Sequence of the first protein:
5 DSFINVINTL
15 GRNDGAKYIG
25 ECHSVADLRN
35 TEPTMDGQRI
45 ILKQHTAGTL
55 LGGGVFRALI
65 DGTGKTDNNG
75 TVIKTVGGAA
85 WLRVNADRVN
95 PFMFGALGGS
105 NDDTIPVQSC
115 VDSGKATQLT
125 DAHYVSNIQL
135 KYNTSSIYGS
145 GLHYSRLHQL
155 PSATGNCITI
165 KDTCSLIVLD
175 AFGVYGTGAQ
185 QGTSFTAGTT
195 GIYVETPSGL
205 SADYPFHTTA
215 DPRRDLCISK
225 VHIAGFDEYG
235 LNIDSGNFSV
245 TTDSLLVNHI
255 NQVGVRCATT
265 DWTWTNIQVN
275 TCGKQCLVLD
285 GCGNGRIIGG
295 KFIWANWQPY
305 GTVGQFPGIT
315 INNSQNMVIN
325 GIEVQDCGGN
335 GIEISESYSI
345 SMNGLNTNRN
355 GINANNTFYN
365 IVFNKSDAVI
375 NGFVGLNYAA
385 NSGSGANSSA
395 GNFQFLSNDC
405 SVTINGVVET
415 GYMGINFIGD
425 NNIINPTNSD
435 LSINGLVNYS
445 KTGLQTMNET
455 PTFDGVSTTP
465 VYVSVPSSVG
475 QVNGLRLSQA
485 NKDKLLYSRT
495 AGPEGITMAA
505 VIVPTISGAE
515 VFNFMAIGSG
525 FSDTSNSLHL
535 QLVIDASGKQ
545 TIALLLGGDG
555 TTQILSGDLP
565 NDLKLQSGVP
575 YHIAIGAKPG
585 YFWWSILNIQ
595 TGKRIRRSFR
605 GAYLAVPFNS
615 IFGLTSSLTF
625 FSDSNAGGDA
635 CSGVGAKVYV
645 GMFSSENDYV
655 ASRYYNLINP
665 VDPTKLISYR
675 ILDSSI

Sequence of the second protein:
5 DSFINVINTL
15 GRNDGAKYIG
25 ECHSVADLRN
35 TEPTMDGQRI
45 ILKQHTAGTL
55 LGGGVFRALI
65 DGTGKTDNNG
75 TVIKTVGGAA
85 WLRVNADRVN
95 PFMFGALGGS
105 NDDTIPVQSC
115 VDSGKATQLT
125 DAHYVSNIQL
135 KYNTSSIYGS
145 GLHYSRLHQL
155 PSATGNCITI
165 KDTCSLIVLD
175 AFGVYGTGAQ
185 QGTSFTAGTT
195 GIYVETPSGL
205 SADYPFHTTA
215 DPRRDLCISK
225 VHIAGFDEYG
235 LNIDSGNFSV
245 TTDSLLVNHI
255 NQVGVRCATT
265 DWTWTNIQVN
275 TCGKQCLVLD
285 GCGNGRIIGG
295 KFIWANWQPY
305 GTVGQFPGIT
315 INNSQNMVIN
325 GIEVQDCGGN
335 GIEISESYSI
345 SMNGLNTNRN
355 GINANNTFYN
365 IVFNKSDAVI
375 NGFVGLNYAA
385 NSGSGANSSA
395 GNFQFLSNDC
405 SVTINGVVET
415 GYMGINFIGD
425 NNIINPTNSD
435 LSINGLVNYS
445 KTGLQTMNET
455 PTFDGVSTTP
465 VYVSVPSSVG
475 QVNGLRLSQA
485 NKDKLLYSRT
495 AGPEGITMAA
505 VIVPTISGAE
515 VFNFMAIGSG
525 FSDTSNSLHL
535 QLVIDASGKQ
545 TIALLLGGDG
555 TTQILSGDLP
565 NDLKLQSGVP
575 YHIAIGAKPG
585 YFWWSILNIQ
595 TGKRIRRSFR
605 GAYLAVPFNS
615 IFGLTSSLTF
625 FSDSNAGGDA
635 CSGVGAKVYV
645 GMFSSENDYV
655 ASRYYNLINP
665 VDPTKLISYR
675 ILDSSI

The following describes two proteins that form a bound complex.

Interface contacts:
Residue Y142 in the second protein contacts residue A175 in the first protein (closest heavy-atom distance 3.3 Å).
Residue A90 in the second protein is in contact with residue T124 in the first protein (closest heavy-atom distance 3.4 Å).
Residue R290 in the second protein interacts with residue G325 in the first protein (closest heavy-atom distance 3.0 Å).
Residue D265 in the second protein contacts residue K295 in the first protein (closest heavy-atom distance 2.6 Å).
Residue E25 in the second protein is in contact with residue N17 in the first protein (closest heavy-atom distance 3.1 Å).
Residue I292 in the second protein interacts with residue G293 in the first protein (closest heavy-atom distance 3.4 Å).
Residue R92 in the second protein interacts with residue G143 in the first protein (closest heavy-atom distance 3.2 Å).
Residue R290 in the second protein interacts with residue G294 in the first protein (closest heavy-atom distance 3.5 Å).
Residue T267 in the second protein contacts residue N270 in the first protein (closest heavy-atom distance 3.2 Å).
Residue G24 in the second protein interacts with residue G15 in the first protein (closest heavy-atom distance 3.5 Å).
Residue L170 in the second protein contacts residue L146 in the first protein (closest heavy-atom distance 2.9 Å).
Residue T13 in the second protein interacts with residue F7 in the first protein (closest heavy-atom distance 3.5 Å).
Residue N137 in the second protein is in contact with residue H147 in the first protein (closest heavy-atom distance 3.4 Å).
Residue S140 in the second protein is in contact with residue S144 in the first protein (closest heavy-atom distance 2.8 Å).
Residue H27 in the second protein interacts with residue N17 in the first protein (closest heavy-atom distance 3.5 Å).
Residue D371 in the second protein is in contact with residue R604 in the first protein (closest heavy-atom distance 2.9 Å).
Residue N320 in the second protein is in contact with residue L380 in the first protein (closest heavy-atom distance 3.0 Å).
Residue N402 in the second protein contacts residue P583 in the first protein (closest heavy-atom distance 3.4 Å).
Residue D207 in the second protein interacts with residue Q184 in the first protein (closest heavy-atom distance 3.2 Å).
Residue S345 in the second protein is in contact with residue G376 in the first protein (closest heavy-atom distance 2.9 Å).
Residue T446 in the second protein is in contact with residue T668 in the first protein (closest heavy-atom distance 2.6 Å).
Residue D434 in the second protein is in contact with residue S649 in the first protein (closest heavy-atom distance 3.2 Å).
Residue G447 in the second protein contacts residue M451 in the first protein (closest heavy-atom distance 2.9 Å).
Residue A120 in the second protein interacts with residue Y148 in the first protein (closest heavy-atom distance 3.1 Å).
Residue N402 in the second protein interacts with residue K582 in the first protein (closest heavy-atom distance 2.8 Å).
Residue A206 in the second protein interacts with residue Q185 in the first protein (closest heavy-atom distance 3.0 Å).
Residue V10 in the second protein interacts with residue F7 in the first protein (closest heavy-atom distance 3.5 Å).
Residue D91 in the second protein interacts with residue T124 in the first protein (closest heavy-atom distance 3.4 Å).
Residue N288 in the second protein contacts residue E327 in the first protein (closest heavy-atom distance 3.2 Å).
Residue R290 in the second protein contacts residue E327 in the first protein (closest heavy-atom distance 2.9 Å).
Residue G447 in the second protein contacts residue T668 in the first protein (closest heavy-atom distance 3.5 Å).
Residue I292 in the second protein contacts residue I292 in the first protein (closest heavy-atom distance 3.5 Å).
Residue A120 in the second protein interacts with residue S144 in the first protein (closest heavy-atom distance 3.4 Å).
Residue S444 in the second protein is in contact with residue M646 in the first protein (closest heavy-atom distance 3.3 Å).
Residue P209 in the second protein interacts with residue Y179 in the first protein (closest heavy-atom distance 3.5 Å).
Residue R61 in the second protein is in contact with residue E25 in the first protein (closest heavy-atom distance 2.3 Å).
Residue Y142 in the second protein contacts residue S144 in the first protein (closest heavy-atom distance 3.5 Å).
Residue N288 in the second protein interacts with residue Q329 in the first protein (closest heavy-atom distance 3.3 Å).
Residue G24 in the second protein interacts with residue R16 in the first protein (closest heavy-atom distance 3.1 Å).
Residue G24 in the second protein is in contact with residue L14 in the first protein (closest heavy-atom distance 2.7 Å).
Residue N288 in the second protein interacts with residue N350 in the first protein (closest heavy-atom distance 2.9 Å).
Residue T245 in the second protein contacts residue N270 in the first protein (closest heavy-atom distance 3.0 Å).
Residue Y208 in the second protein interacts with residue Q185 in the first protein (closest heavy-atom distance 2.9 Å).
Residue Y22 in the second protein interacts with residue L14 in the first protein (closest heavy-atom distance 3.1 Å).
Residue K445 in the second protein interacts with residue K669 in the first protein (closest heavy-atom distance 3.4 Å).
Residue N347 in the second protein interacts with residue G348 in the first protein (closest heavy-atom distance 3.4 Å).
Residue S243 in the second protein interacts with residue Q272 in the first protein (closest heavy-atom distance 2.8 Å).
Residue N324 in the second protein interacts with residue N347 in the first protein (closest heavy-atom distance 3.1 Å).
Residue D91 in the second protein is in contact with residue Q122 in the first protein (closest heavy-atom distance 3.3 Å).
Residue Q449 in the second protein contacts residue M451 in the first protein (closest heavy-atom distance 3.5 Å).
Residue N432 in the second protein contacts residue K582 in the first protein (closest heavy-atom distance 3.3 Å).
Residue R92 in the second protein contacts residue S144 in the first protein (closest heavy-atom distance 2.8 Å).
Residue T38 in the second protein contacts residue K21 in the first protein (closest heavy-atom distance 2.8 Å).
Residue D403 in the second protein contacts residue R604 in the first protein (closest heavy-atom distance 3.2 Å).
Residue K445 in the second protein interacts with residue M646 in the first protein (closest heavy-atom distance 3.2 Å).
Residue R217 in the second protein is in contact with residue Q185 in the first protein (closest heavy-atom distance 2.9 Å).
Residue N288 in the second protein contacts residue N352 in the first protein (closest heavy-atom distance 3.3 Å).
Residue Y208 in the second protein contacts residue N252 in the first protein (closest heavy-atom distance 3.1 Å).
Residue G447 in the second protein interacts with residue T450 in the first protein (closest heavy-atom distance 3.3 Å).
Residue Q449 in the second protein contacts residue Q449 in the first protein (closest heavy-atom distance 3.0 Å).